Sequence of the second protein:
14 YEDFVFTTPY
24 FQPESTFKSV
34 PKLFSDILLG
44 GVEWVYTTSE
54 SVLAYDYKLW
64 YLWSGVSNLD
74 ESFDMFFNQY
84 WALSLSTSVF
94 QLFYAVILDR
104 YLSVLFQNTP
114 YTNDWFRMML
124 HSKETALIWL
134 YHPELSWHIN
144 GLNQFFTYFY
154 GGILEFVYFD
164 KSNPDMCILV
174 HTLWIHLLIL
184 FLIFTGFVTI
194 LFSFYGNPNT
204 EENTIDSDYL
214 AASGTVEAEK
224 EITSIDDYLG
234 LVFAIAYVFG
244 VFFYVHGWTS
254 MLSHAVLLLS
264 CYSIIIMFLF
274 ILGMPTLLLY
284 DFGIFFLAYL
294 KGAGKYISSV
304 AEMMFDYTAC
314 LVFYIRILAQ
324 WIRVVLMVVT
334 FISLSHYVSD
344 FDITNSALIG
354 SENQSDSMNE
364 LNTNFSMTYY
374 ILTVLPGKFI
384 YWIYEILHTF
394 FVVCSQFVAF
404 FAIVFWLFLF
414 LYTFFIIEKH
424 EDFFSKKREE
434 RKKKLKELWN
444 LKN

The following describes two proteins that form a bound complex.

Contacts between the two chains:
Residue L36 in the second protein interacts with residue V139 in the first protein (closest heavy-atom distance 3.4 Å).
Residue E158 in the second protein contacts residue D112 in the first protein (closest heavy-atom distance 5.0 Å).
Residue P34 in the second protein contacts residue V137 in the first protein (closest heavy-atom distance 4.1 Å).
Residue V33 in the second protein contacts residue V137 in the first protein (closest heavy-atom distance 4.2 Å).
Residue V45 in the second protein is in contact with residue R103 in the first protein (closest heavy-atom distance 3.5 Å).
Residue K31 in the second protein interacts with residue V137 in the first protein (closest heavy-atom distance 4.6 Å).
Residue S32 in the second protein contacts residue V137 in the first protein (closest heavy-atom distance 4.4 Å).
Residue L36 in the second protein contacts residue V137 in the first protein (closest heavy-atom distance 4.7 Å).
Residue I156 in the second protein interacts with residue K117 in the first protein (closest heavy-atom distance 4.5 Å).
Residue L36 in the second protein contacts residue R140 in the first protein (closest heavy-atom distance 3.9 Å).

Sequence of the first protein:
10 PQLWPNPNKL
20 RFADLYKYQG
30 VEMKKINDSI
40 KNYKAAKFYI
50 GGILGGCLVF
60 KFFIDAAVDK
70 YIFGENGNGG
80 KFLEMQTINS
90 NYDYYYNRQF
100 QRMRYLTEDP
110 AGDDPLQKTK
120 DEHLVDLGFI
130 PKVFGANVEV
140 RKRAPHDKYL